Sequence of chain B:
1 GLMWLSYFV

Sequence of chain A:
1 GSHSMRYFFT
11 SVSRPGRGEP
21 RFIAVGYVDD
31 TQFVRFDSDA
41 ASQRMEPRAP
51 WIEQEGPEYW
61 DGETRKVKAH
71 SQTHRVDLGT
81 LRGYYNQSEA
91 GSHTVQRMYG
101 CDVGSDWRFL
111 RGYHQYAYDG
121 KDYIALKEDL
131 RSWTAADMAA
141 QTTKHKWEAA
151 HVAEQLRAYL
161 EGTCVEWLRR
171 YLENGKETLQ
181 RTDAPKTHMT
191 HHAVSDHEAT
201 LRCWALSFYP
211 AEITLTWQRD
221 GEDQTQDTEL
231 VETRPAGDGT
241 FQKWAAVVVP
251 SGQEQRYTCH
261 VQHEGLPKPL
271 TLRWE

This data describes a binding interaction between two proteins.

Residue-level contacts at the interface:
Residue H70 in chain A contacts residue L2 in chain B (closest heavy-atom distance 4.1 Å).
Residue W167 in chain A interacts with residue G1 in chain B (closest heavy-atom distance 3.2 Å).
Residue K66 in chain A interacts with residue W4 in chain B (closest heavy-atom distance 3.5 Å).
Residue Q155 in chain A contacts residue Y7 in chain B (closest heavy-atom distance 2.7 Å).
Residue Y116 in chain A contacts residue Y7 in chain B (closest heavy-atom distance 3.9 Å).
Residue Q72 in chain A interacts with residue F8 in chain B (closest heavy-atom distance 4.5 Å).
Residue Y84 in chain A contacts residue V9 in chain B (closest heavy-atom distance 3.1 Å).
Residue R97 in chain A is in contact with residue M3 in chain B (closest heavy-atom distance 4.5 Å).
Residue L156 in chain A interacts with residue Y7 in chain B (closest heavy-atom distance 3.9 Å).
Residue T73 in chain A is in contact with residue Y7 in chain B (closest heavy-atom distance 4.0 Å).
Residue R65 in chain A is in contact with residue W4 in chain B (closest heavy-atom distance 3.8 Å).
Residue V76 in chain A contacts residue F8 in chain B (closest heavy-atom distance 3.6 Å).
Residue Y159 in chain A interacts with residue L2 in chain B (closest heavy-atom distance 3.9 Å).
Residue T143 in chain A contacts residue F8 in chain B (closest heavy-atom distance 4.9 Å).
Residue Y116 in chain A contacts residue V9 in chain B (closest heavy-atom distance 3.8 Å).
Residue Y159 in chain A is in contact with residue M3 in chain B (closest heavy-atom distance 3.7 Å).
Residue L156 in chain A contacts residue M3 in chain B (closest heavy-atom distance 3.3 Å).
Residue G62 in chain A interacts with residue W4 in chain B (closest heavy-atom distance 4.2 Å).
Residue K146 in chain A contacts residue V9 in chain B (closest heavy-atom distance 3.4 Å).
Residue T73 in chain A is in contact with residue F8 in chain B (closest heavy-atom distance 3.7 Å).
Residue Y171 in chain A is in contact with residue G1 in chain B (closest heavy-atom distance 2.6 Å).
Residue W147 in chain A interacts with residue V9 in chain B (closest heavy-atom distance 3.8 Å).
Residue K146 in chain A is in contact with residue F8 in chain B (closest heavy-atom distance 2.8 Å).
Residue D77 in chain A interacts with residue Y7 in chain B (closest heavy-atom distance 4.7 Å).
Residue V67 in chain A contacts residue L2 in chain B (closest heavy-atom distance 3.6 Å).
Residue D77 in chain A is in contact with residue V9 in chain B (closest heavy-atom distance 3.0 Å).
Residue Y59 in chain A is in contact with residue G1 in chain B (closest heavy-atom distance 4.4 Å).
Residue F33 in chain A contacts residue G1 in chain B (closest heavy-atom distance 5.0 Å).
Residue E63 in chain A is in contact with residue L2 in chain B (closest heavy-atom distance 2.8 Å).
Residue T143 in chain A is in contact with residue V9 in chain B (closest heavy-atom distance 2.4 Å).
Residue H114 in chain A is in contact with residue M3 in chain B (closest heavy-atom distance 4.0 Å).
Residue H74 in chain A contacts residue S6 in chain B (closest heavy-atom distance 5.0 Å).
Residue W147 in chain A is in contact with residue Y7 in chain B (closest heavy-atom distance 3.6 Å).
Residue L81 in chain A is in contact with residue V9 in chain B (closest heavy-atom distance 4.0 Å).
Residue M45 in chain A is in contact with residue L2 in chain B (closest heavy-atom distance 3.5 Å).
Residue Y99 in chain A interacts with residue L2 in chain B (closest heavy-atom distance 3.3 Å).
Residue A69 in chain A interacts with residue S6 in chain B (closest heavy-atom distance 4.5 Å).
Residue E63 in chain A interacts with residue G1 in chain B (closest heavy-atom distance 3.5 Å).
Residue V152 in chain A is in contact with residue Y7 in chain B (closest heavy-atom distance 3.6 Å).
Residue M5 in chain A contacts residue G1 in chain B (closest heavy-atom distance 3.9 Å).
Residue T142 in chain A is in contact with residue V9 in chain B (closest heavy-atom distance 4.9 Å).
Residue R97 in chain A contacts residue S6 in chain B (closest heavy-atom distance 2.7 Å).
Residue K66 in chain A is in contact with residue G1 in chain B (closest heavy-atom distance 4.0 Å).
Residue T73 in chain A is in contact with residue S6 in chain B (closest heavy-atom distance 3.1 Å).
Residue Y7 in chain A contacts residue L2 in chain B (closest heavy-atom distance 3.5 Å).
Residue Y7 in chain A is in contact with residue G1 in chain B (closest heavy-atom distance 3.0 Å).
Residue Y99 in chain A interacts with residue M3 in chain B (closest heavy-atom distance 3.1 Å).
Residue F9 in chain A interacts with residue L2 in chain B (closest heavy-atom distance 3.4 Å).
Residue T80 in chain A contacts residue V9 in chain B (closest heavy-atom distance 3.7 Å).
Residue K66 in chain A interacts with residue M3 in chain B (closest heavy-atom distance 3.5 Å).
Residue W147 in chain A interacts with residue F8 in chain B (closest heavy-atom distance 2.9 Å).
Residue Y159 in chain A contacts residue G1 in chain B (closest heavy-atom distance 2.7 Å).
Residue K66 in chain A is in contact with residue L2 in chain B (closest heavy-atom distance 2.8 Å).
Residue H70 in chain A is in contact with residue S6 in chain B (closest heavy-atom distance 3.9 Å).
Residue H70 in chain A is in contact with residue M3 in chain B (closest heavy-atom distance 3.2 Å).
Residue Y123 in chain A is in contact with residue V9 in chain B (closest heavy-atom distance 4.3 Å).
Residue D77 in chain A is in contact with residue F8 in chain B (closest heavy-atom distance 3.6 Å).
Residue Q155 in chain A is in contact with residue L5 in chain B (closest heavy-atom distance 4.3 Å).